Residue-level contacts at the interface:
Residue Y203 in the first protein interacts with residue F379 in the second protein (closest heavy-atom distance 3.2 Å).
Residue L215 in the first protein interacts with residue Q398 in the second protein (closest heavy-atom distance 3.2 Å).
Residue N213 in the first protein is in contact with residue V400 in the second protein (closest heavy-atom distance 3.9 Å).
Residue L207 in the first protein is in contact with residue R429 in the second protein (closest heavy-atom distance 3.5 Å).
Residue K225 in the first protein interacts with residue S416 in the second protein (closest heavy-atom distance 3.2 Å).
Residue L207 in the first protein interacts with residue N433 in the second protein (closest heavy-atom distance 3.6 Å).
Residue D222 in the first protein is in contact with residue Q419 in the second protein (closest heavy-atom distance 3.5 Å).
Residue L207 in the first protein interacts with residue V384 in the second protein (closest heavy-atom distance 3.4 Å).
Residue R211 in the first protein contacts residue L410 in the second protein (closest heavy-atom distance 3.2 Å).
Residue D206 in the first protein interacts with residue A435 in the second protein (closest heavy-atom distance 3.9 Å).
Residue L207 in the first protein contacts residue R428 in the second protein (closest heavy-atom distance 3.9 Å).
Residue L201 in the first protein contacts residue Y375 in the second protein (closest heavy-atom distance 3.6 Å).
Residue L204 in the first protein is in contact with residue R380 in the second protein (closest heavy-atom distance 3.1 Å).
Residue L215 in the first protein interacts with residue L401 in the second protein (closest heavy-atom distance 3.9 Å).
Residue K225 in the first protein is in contact with residue K395 in the second protein (closest heavy-atom distance 3.8 Å).
Residue Y821 in the first protein interacts with residue S61 in the second protein (closest heavy-atom distance 3.1 Å).
Residue M226 in the first protein contacts residue L417 in the second protein (closest heavy-atom distance 3.7 Å).
Residue L207 in the first protein is in contact with residue S427 in the second protein (closest heavy-atom distance 3.8 Å).
Residue R799 in the first protein is in contact with residue E454 in the second protein (closest heavy-atom distance 3.7 Å).
Residue L181 in the first protein interacts with residue I350 in the second protein (closest heavy-atom distance 3.3 Å).
Residue D222 in the first protein interacts with residue K395 in the second protein (closest heavy-atom distance 3.7 Å).
Residue A254 in the first protein interacts with residue A420 in the second protein (closest heavy-atom distance 3.4 Å).
Residue L215 in the first protein is in contact with residue V400 in the second protein (closest heavy-atom distance 3.2 Å).
Residue D210 in the first protein contacts residue R385 in the second protein (closest heavy-atom distance 3.9 Å).
Residue K205 in the first protein is in contact with residue R385 in the second protein (closest heavy-atom distance 3.3 Å).
Residue D210 in the first protein is in contact with residue Q388 in the second protein (closest heavy-atom distance 3.3 Å).
Residue S216 in the first protein contacts residue T399 in the second protein (closest heavy-atom distance 2.5 Å).
Residue G784 in the first protein contacts residue S107 in the second protein (closest heavy-atom distance 3.4 Å).
Residue E221 in the first protein contacts residue K395 in the second protein (closest heavy-atom distance 3.8 Å).
Residue I229 in the first protein is in contact with residue L417 in the second protein (closest heavy-atom distance 3.4 Å).
Residue L201 in the first protein is in contact with residue F379 in the second protein (closest heavy-atom distance 3.4 Å).
Residue L207 in the first protein contacts residue S430 in the second protein (closest heavy-atom distance 3.3 Å).
Residue D206 in the first protein is in contact with residue N433 in the second protein (closest heavy-atom distance 3.4 Å).
Residue L204 in the first protein is in contact with residue S382 in the second protein (closest heavy-atom distance 3.3 Å).
Residue Y816 in the first protein interacts with residue I60 in the second protein (closest heavy-atom distance 3.7 Å).
Residue S214 in the first protein is in contact with residue L401 in the second protein (closest heavy-atom distance 3.1 Å).
Residue K225 in the first protein contacts residue E392 in the second protein (closest heavy-atom distance 3.9 Å).
Residue R851 in the first protein contacts residue P62 in the second protein (closest heavy-atom distance 3.8 Å).
Residue K253 in the first protein contacts residue V421 in the second protein (closest heavy-atom distance 3.9 Å).
Residue R211 in the first protein is in contact with residue V400 in the second protein (closest heavy-atom distance 3.3 Å).
Residue L204 in the first protein is in contact with residue K378 in the second protein (closest heavy-atom distance 3.2 Å).
Residue E818 in the first protein contacts residue K110 in the second protein (closest heavy-atom distance 3.0 Å).
Residue L204 in the first protein contacts residue L381 in the second protein (closest heavy-atom distance 3.3 Å).
Residue L204 in the first protein interacts with residue N433 in the second protein (closest heavy-atom distance 3.3 Å).
Residue K183 in the first protein interacts with residue I350 in the second protein (closest heavy-atom distance 3.3 Å).
Residue L207 in the first protein interacts with residue S382 in the second protein (closest heavy-atom distance 3.2 Å).
Residue E208 in the first protein interacts with residue S430 in the second protein (closest heavy-atom distance 3.0 Å).
Residue D222 in the first protein interacts with residue A420 in the second protein (closest heavy-atom distance 2.9 Å).
Residue D222 in the first protein interacts with residue S416 in the second protein (closest heavy-atom distance 2.7 Å).
Residue A817 in the first protein is in contact with residue I60 in the second protein (closest heavy-atom distance 3.4 Å).
Residue N209 in the first protein interacts with residue R385 in the second protein (closest heavy-atom distance 3.7 Å).
Residue T219 in the first protein interacts with residue Q396 in the second protein (closest heavy-atom distance 3.1 Å).
Residue T182 in the first protein contacts residue A347 in the second protein (closest heavy-atom distance 3.2 Å).
Residue E818 in the first protein interacts with residue N114 in the second protein (closest heavy-atom distance 3.4 Å).
Residue E208 in the first protein is in contact with residue R428 in the second protein (closest heavy-atom distance 3.0 Å).
Residue L215 in the first protein contacts residue T399 in the second protein (closest heavy-atom distance 3.4 Å).
Residue E208 in the first protein contacts residue Q434 in the second protein (closest heavy-atom distance 3.3 Å).
Residue T182 in the first protein interacts with residue P348 in the second protein (closest heavy-atom distance 3.0 Å).
Residue K183 in the first protein is in contact with residue P348 in the second protein (closest heavy-atom distance 3.1 Å).
Residue D217 in the first protein contacts residue Q396 in the second protein (closest heavy-atom distance 3.9 Å).

Sequence of the second protein:
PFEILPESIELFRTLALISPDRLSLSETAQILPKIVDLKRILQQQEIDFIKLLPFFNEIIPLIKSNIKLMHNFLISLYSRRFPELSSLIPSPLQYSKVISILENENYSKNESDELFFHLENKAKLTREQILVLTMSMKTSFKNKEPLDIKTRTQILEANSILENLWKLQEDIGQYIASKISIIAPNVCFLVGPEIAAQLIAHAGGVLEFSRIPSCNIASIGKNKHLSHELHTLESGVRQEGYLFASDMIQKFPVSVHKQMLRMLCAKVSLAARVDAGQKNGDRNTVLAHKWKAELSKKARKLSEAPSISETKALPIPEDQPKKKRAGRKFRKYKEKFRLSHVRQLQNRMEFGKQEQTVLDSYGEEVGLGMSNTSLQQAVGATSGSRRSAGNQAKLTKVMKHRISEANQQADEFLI

The following describes two proteins that form a bound complex.

Sequence of the first protein:
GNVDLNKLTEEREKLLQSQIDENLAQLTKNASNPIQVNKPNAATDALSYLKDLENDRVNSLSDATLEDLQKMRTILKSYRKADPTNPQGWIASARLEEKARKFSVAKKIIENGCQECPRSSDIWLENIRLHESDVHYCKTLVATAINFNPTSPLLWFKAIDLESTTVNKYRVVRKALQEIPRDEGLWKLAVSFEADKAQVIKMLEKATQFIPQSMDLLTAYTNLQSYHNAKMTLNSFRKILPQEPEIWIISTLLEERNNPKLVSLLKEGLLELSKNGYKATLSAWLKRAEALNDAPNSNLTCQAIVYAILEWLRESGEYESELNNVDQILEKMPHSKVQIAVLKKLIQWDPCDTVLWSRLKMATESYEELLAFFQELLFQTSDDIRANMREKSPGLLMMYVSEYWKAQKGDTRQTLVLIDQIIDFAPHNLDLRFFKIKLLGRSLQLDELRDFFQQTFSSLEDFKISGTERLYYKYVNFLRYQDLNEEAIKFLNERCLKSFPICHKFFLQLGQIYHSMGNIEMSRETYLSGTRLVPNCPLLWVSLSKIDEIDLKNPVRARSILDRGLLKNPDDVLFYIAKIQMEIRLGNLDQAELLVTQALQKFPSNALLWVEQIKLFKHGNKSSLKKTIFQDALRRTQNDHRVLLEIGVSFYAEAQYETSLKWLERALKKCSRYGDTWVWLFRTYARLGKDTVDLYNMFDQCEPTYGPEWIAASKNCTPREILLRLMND